Sequence of chain B:
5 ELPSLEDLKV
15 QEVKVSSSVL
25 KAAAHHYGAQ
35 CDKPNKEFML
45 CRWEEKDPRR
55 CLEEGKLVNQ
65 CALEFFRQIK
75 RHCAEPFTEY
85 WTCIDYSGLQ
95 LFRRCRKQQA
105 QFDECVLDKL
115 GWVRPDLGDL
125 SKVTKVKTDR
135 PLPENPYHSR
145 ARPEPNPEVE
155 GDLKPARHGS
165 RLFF

Sequence of chain A:
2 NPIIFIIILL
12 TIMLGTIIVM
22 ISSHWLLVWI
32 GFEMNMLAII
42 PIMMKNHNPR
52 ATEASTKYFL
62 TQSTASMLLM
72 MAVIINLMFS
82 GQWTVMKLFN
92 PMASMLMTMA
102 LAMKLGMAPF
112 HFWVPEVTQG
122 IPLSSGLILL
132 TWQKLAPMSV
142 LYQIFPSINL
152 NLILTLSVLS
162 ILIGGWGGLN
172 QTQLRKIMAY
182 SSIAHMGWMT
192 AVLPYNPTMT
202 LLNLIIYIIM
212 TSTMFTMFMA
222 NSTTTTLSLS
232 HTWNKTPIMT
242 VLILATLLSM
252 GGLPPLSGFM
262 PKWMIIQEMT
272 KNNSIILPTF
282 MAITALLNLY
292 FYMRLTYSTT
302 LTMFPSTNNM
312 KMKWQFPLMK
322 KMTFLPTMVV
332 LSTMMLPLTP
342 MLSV

These two protein chains interact to form a complex.

Residue-level contacts at the interface:
Residue L339 in chain A is in contact with residue F168 in chain B (closest heavy-atom distance 3.7 Å).
Residue W264 in chain A is in contact with residue F167 in chain B (closest heavy-atom distance 3.5 Å).
Residue W264 in chain A is in contact with residue L166 in chain B (closest heavy-atom distance 4.5 Å).
Residue P338 in chain A contacts residue F167 in chain B (closest heavy-atom distance 4.6 Å).
Residue P338 in chain A interacts with residue R165 in chain B (closest heavy-atom distance 5.0 Å).
Residue P338 in chain A contacts residue F168 in chain B (closest heavy-atom distance 3.7 Å).